This data describes a binding interaction between two proteins.

Interface contacts:
Residue Y130 in chain A contacts residue I11 in chain B (closest heavy-atom distance 3.7 Å).
Residue S128 in chain A contacts residue G13 in chain B (closest heavy-atom distance 3.6 Å).
Residue F127 in chain A interacts with residue G13 in chain B (closest heavy-atom distance 4.4 Å).
Residue F127 in chain A interacts with residue W15 in chain B (closest heavy-atom distance 3.1 Å).
Residue T72 in chain A interacts with residue G16 in chain B (closest heavy-atom distance 3.7 Å).
Residue L131 in chain A contacts residue V10 in chain B (closest heavy-atom distance 2.8 Å).
Residue T72 in chain A contacts residue W15 in chain B (closest heavy-atom distance 4.3 Å).
Residue V114 in chain A interacts with residue T9 in chain B (closest heavy-atom distance 4.4 Å).
Residue L106 in chain A contacts residue V12 in chain B (closest heavy-atom distance 3.8 Å).
Residue L106 in chain A is in contact with residue W15 in chain B (closest heavy-atom distance 4.2 Å).
Residue M129 in chain A interacts with residue I11 in chain B (closest heavy-atom distance 3.4 Å).
Residue L131 in chain A is in contact with residue V12 in chain B (closest heavy-atom distance 3.8 Å).
Residue M129 in chain A is in contact with residue W15 in chain B (closest heavy-atom distance 3.7 Å).
Residue Y126 in chain A is in contact with residue A17 in chain B (closest heavy-atom distance 3.8 Å).
Residue Y130 in chain A is in contact with residue T9 in chain B (closest heavy-atom distance 3.9 Å).
Residue A8 in chain A interacts with residue T9 in chain B (closest heavy-atom distance 3.9 Å).
Residue Y130 in chain A is in contact with residue V10 in chain B (closest heavy-atom distance 3.4 Å).
Residue S128 in chain A interacts with residue V12 in chain B (closest heavy-atom distance 3.3 Å).
Residue M129 in chain A interacts with residue V10 in chain B (closest heavy-atom distance 4.0 Å).
Residue Y126 in chain A is in contact with residue G16 in chain B (closest heavy-atom distance 4.0 Å).
Residue Y126 in chain A contacts residue P14 in chain B (closest heavy-atom distance 3.9 Å).
Residue V81 in chain A contacts residue W15 in chain B (closest heavy-atom distance 3.9 Å).
Residue V80 in chain A is in contact with residue G16 in chain B (closest heavy-atom distance 4.8 Å).
Residue F104 in chain A is in contact with residue W15 in chain B (closest heavy-atom distance 3.5 Å).
Residue D125 in chain A contacts residue A17 in chain B (closest heavy-atom distance 2.9 Å).
Residue Y126 in chain A interacts with residue W15 in chain B (closest heavy-atom distance 3.1 Å).
Residue L131 in chain A interacts with residue I11 in chain B (closest heavy-atom distance 4.8 Å).
Residue V80 in chain A interacts with residue A17 in chain B (closest heavy-atom distance 5.0 Å).
Residue S128 in chain A interacts with residue P14 in chain B (closest heavy-atom distance 3.2 Å).
Residue L131 in chain A is in contact with residue T9 in chain B (closest heavy-atom distance 3.1 Å).
Residue D125 in chain A contacts residue W15 in chain B (closest heavy-atom distance 4.3 Å).
Residue D125 in chain A is in contact with residue G16 in chain B (closest heavy-atom distance 3.4 Å).
Residue V79 in chain A is in contact with residue G16 in chain B (closest heavy-atom distance 4.0 Å).
Residue F127 in chain A interacts with residue P14 in chain B (closest heavy-atom distance 3.2 Å).
Residue V79 in chain A contacts residue A17 in chain B (closest heavy-atom distance 3.3 Å).
Residue K117 in chain A contacts residue I11 in chain B (closest heavy-atom distance 4.4 Å).
Residue S132 in chain A interacts with residue T9 in chain B (closest heavy-atom distance 4.6 Å).
Residue V81 in chain A is in contact with residue G16 in chain B (closest heavy-atom distance 4.4 Å).
Residue M129 in chain A is in contact with residue V12 in chain B (closest heavy-atom distance 2.9 Å).
Residue S128 in chain A is in contact with residue I11 in chain B (closest heavy-atom distance 4.0 Å).

Sequence of chain A:
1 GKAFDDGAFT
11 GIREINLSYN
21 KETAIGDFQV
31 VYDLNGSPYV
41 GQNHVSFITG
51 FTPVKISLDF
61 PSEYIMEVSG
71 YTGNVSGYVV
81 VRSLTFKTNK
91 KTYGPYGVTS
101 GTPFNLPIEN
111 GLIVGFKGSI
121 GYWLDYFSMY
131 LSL

Sequence of chain B:
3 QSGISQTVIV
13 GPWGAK